Sequence of the first protein:
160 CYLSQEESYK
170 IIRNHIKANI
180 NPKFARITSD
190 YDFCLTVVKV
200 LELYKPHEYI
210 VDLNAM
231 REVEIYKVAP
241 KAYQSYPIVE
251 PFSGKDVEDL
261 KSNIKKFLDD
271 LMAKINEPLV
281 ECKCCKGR

Contacts between the two chains:
Residue C285 in the second protein interacts with residue V280 in the first protein (closest heavy-atom distance 4.7 Å).
Residue K286 in the second protein contacts residue R231 in the first protein (closest heavy-atom distance 3.7 Å).
Residue G289 in the second protein is in contact with residue R288 in the first protein (closest heavy-atom distance 3.2 Å).
Residue C285 in the second protein contacts residue K283 in the first protein (closest heavy-atom distance 4.8 Å).
Residue R288 in the second protein is in contact with residue C285 in the first protein (closest heavy-atom distance 4.6 Å).
Residue C282 in the second protein is in contact with residue C282 in the first protein (closest heavy-atom distance 4.0 Å).
Residue V290 in the second protein contacts residue C285 in the first protein (closest heavy-atom distance 3.3 Å).
Residue I291 in the second protein interacts with residue C285 in the first protein (closest heavy-atom distance 4.0 Å).
Residue R288 in the second protein is in contact with residue R288 in the first protein (closest heavy-atom distance 5.0 Å).
Residue C285 in the second protein interacts with residue C285 in the first protein (closest heavy-atom distance 4.5 Å).
Residue C284 in the second protein interacts with residue C284 in the first protein (closest heavy-atom distance 2.0 Å).
Residue R288 in the second protein contacts residue V280 in the first protein (closest heavy-atom distance 3.3 Å).
Residue I291 in the second protein interacts with residue C284 in the first protein (closest heavy-atom distance 3.6 Å).
Residue R288 in the second protein contacts residue L200 in the first protein (closest heavy-atom distance 3.8 Å).
Residue R288 in the second protein interacts with residue R231 in the first protein (closest heavy-atom distance 3.3 Å).
Residue R288 in the second protein contacts residue L279 in the first protein (closest heavy-atom distance 4.7 Å).
Residue R288 in the second protein is in contact with residue C282 in the first protein (closest heavy-atom distance 3.6 Å).
Residue G289 in the second protein interacts with residue K286 in the first protein (closest heavy-atom distance 4.4 Å).
Residue C285 in the second protein is in contact with residue C282 in the first protein (closest heavy-atom distance 2.0 Å).
Residue G287 in the second protein interacts with residue R231 in the first protein (closest heavy-atom distance 3.0 Å).
Residue R231 in the second protein contacts residue R231 in the first protein (closest heavy-atom distance 3.8 Å).
Residue C285 in the second protein is in contact with residue R231 in the first protein (closest heavy-atom distance 3.6 Å).
Residue C282 in the second protein interacts with residue C284 in the first protein (closest heavy-atom distance 4.7 Å).
Residue G289 in the second protein contacts residue C285 in the first protein (closest heavy-atom distance 3.2 Å).
Residue V290 in the second protein contacts residue R288 in the first protein (closest heavy-atom distance 2.4 Å).
Residue C282 in the second protein contacts residue C285 in the first protein (closest heavy-atom distance 2.0 Å).

Sequence of the second protein:
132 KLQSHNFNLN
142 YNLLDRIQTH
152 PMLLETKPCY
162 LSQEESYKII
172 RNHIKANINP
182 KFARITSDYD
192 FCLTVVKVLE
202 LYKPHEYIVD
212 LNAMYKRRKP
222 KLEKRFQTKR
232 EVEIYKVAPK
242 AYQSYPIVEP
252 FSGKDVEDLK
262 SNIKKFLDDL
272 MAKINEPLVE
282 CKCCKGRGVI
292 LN

The following describes two proteins that form a bound complex.